Interface contacts:
Residue T90 in protein 2 is in contact with residue E75 in protein 1 (closest heavy-atom distance 4.6 Å).
Residue V20 in protein 2 interacts with residue F79 in protein 1 (closest heavy-atom distance 4.3 Å).
Residue V20 in protein 2 interacts with residue L83 in protein 1 (closest heavy-atom distance 4.7 Å).

Sequence of protein 1:
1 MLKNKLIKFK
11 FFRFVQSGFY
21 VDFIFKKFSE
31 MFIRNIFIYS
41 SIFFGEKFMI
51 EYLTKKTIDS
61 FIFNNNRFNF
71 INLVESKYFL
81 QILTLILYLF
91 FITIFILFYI

Sequence of protein 2:
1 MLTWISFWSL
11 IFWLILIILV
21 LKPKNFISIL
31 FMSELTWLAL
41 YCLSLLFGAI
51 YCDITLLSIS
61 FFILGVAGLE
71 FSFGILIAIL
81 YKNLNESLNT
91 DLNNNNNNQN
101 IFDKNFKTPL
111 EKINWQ

The following describes two proteins that form a bound complex.